Contacts between the two chains:
Residue F131 in the second protein is in contact with residue D77 in the first protein (closest heavy-atom distance 3.7 Å).
Residue P130 in the second protein interacts with residue T80 in the first protein (closest heavy-atom distance 3.4 Å).
Residue F131 in the second protein is in contact with residue F78 in the first protein (closest heavy-atom distance 3.4 Å).
Residue W305 in the second protein contacts residue D77 in the first protein (closest heavy-atom distance 4.3 Å).
Residue F131 in the second protein interacts with residue K79 in the first protein (closest heavy-atom distance 3.6 Å).
Residue F131 in the second protein is in contact with residue Q76 in the first protein (closest heavy-atom distance 4.0 Å).
Residue F131 in the second protein interacts with residue T80 in the first protein (closest heavy-atom distance 3.7 Å).

Sequence of the first protein:
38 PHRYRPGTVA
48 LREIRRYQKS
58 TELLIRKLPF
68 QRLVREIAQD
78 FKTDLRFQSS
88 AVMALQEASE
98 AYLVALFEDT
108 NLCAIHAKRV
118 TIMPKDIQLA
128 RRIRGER

The following describes two proteins that form a bound complex.

Sequence of the second protein:
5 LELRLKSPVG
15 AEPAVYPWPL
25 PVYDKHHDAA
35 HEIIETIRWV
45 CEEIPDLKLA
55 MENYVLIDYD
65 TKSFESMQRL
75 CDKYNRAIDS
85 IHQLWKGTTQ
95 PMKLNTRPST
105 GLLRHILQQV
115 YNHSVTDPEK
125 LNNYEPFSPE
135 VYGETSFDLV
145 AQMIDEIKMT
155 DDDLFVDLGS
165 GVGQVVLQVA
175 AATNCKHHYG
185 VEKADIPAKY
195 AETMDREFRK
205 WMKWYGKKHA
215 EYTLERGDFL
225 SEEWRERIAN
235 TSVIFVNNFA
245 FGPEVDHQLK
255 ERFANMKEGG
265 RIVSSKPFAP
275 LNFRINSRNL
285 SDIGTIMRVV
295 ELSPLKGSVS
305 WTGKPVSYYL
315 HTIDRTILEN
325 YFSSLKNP